Residue-level contacts at the interface:
Residue L102 in chain A is in contact with residue L6 in chain B (closest heavy-atom distance 4.3 Å).
Residue F63 in chain A interacts with residue M9 in chain B (closest heavy-atom distance 3.8 Å).
Residue G97 in chain A interacts with residue L13 in chain B (closest heavy-atom distance 4.3 Å).
Residue N95 in chain A is in contact with residue D11 in chain B (closest heavy-atom distance 3.0 Å).
Residue G97 in chain A contacts residue A10 in chain B (closest heavy-atom distance 3.7 Å).
Residue F153 in chain A is in contact with residue E18 in chain B (closest heavy-atom distance 4.5 Å).
Residue G97 in chain A interacts with residue N14 in chain B (closest heavy-atom distance 3.0 Å).
Residue N95 in chain A contacts residue N14 in chain B (closest heavy-atom distance 3.4 Å).
Residue V51 in chain A is in contact with residue L13 in chain B (closest heavy-atom distance 4.1 Å).
Residue F105 in chain A interacts with residue I2 in chain B (closest heavy-atom distance 4.6 Å).
Residue W96 in chain A contacts residue N14 in chain B (closest heavy-atom distance 3.5 Å).
Residue T101 in chain A contacts residue L6 in chain B (closest heavy-atom distance 4.1 Å).
Residue F153 in chain A is in contact with residue N14 in chain B (closest heavy-atom distance 3.3 Å).
Residue F154 in chain A contacts residue Y17 in chain B (closest heavy-atom distance 3.3 Å).
Residue V88 in chain A contacts residue L6 in chain B (closest heavy-atom distance 4.0 Å).
Residue V55 in chain A contacts residue L13 in chain B (closest heavy-atom distance 3.9 Å).
Residue T101 in chain A interacts with residue M9 in chain B (closest heavy-atom distance 4.4 Å).
Residue F105 in chain A is in contact with residue L6 in chain B (closest heavy-atom distance 4.4 Å).
Residue V93 in chain A contacts residue D11 in chain B (closest heavy-atom distance 4.9 Å).
Residue R98 in chain A contacts residue R7 in chain B (closest heavy-atom distance 3.3 Å).
Residue V84 in chain A interacts with residue I2 in chain B (closest heavy-atom distance 3.9 Å).
Residue D91 in chain A is in contact with residue R7 in chain B (closest heavy-atom distance 3.4 Å).
Residue R98 in chain A interacts with residue A10 in chain B (closest heavy-atom distance 3.6 Å).
Residue F153 in chain A is in contact with residue Y17 in chain B (closest heavy-atom distance 3.5 Å).
Residue N95 in chain A is in contact with residue A10 in chain B (closest heavy-atom distance 4.5 Å).
Residue V88 in chain A contacts residue R7 in chain B (closest heavy-atom distance 3.0 Å).
Residue S90 in chain A is in contact with residue R7 in chain B (closest heavy-atom distance 3.6 Å).
Residue R50 in chain A interacts with residue Y17 in chain B (closest heavy-atom distance 3.9 Å).
Residue V51 in chain A is in contact with residue Y17 in chain B (closest heavy-atom distance 4.6 Å).
Residue H87 in chain A is in contact with residue R7 in chain B (closest heavy-atom distance 2.9 Å).
Residue V100 in chain A is in contact with residue L13 in chain B (closest heavy-atom distance 3.5 Å).
Residue T101 in chain A interacts with residue A10 in chain B (closest heavy-atom distance 3.6 Å).
Residue H59 in chain A contacts residue M9 in chain B (closest heavy-atom distance 3.8 Å).
Residue V84 in chain A interacts with residue L6 in chain B (closest heavy-atom distance 3.4 Å).
Residue M66 in chain A interacts with residue M9 in chain B (closest heavy-atom distance 3.5 Å).
Residue T101 in chain A interacts with residue L13 in chain B (closest heavy-atom distance 4.1 Å).
Residue M66 in chain A interacts with residue I2 in chain B (closest heavy-atom distance 4.0 Å).
Residue A62 in chain A is in contact with residue M9 in chain B (closest heavy-atom distance 3.4 Å).
Residue V156 in chain A interacts with residue Y17 in chain B (closest heavy-atom distance 4.0 Å).
Residue F63 in chain A interacts with residue L6 in chain B (closest heavy-atom distance 3.8 Å).
Residue L70 in chain A interacts with residue I2 in chain B (closest heavy-atom distance 3.7 Å).
Residue F89 in chain A is in contact with residue R7 in chain B (closest heavy-atom distance 4.6 Å).
Residue M66 in chain A contacts residue L6 in chain B (closest heavy-atom distance 3.8 Å).
Residue R98 in chain A is in contact with residue D11 in chain B (closest heavy-atom distance 2.8 Å).
Residue F154 in chain A is in contact with residue L13 in chain B (closest heavy-atom distance 4.3 Å).

The following describes two proteins that form a bound complex.

Sequence of chain A:
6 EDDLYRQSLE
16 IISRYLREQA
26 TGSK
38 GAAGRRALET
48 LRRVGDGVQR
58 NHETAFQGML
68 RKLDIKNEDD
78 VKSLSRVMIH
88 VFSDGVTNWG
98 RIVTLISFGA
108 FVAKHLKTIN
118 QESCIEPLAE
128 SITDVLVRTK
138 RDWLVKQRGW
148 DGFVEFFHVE

Sequence of chain B:
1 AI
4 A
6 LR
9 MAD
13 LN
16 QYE